This data describes a binding interaction between two proteins.

Sequence of chain B:
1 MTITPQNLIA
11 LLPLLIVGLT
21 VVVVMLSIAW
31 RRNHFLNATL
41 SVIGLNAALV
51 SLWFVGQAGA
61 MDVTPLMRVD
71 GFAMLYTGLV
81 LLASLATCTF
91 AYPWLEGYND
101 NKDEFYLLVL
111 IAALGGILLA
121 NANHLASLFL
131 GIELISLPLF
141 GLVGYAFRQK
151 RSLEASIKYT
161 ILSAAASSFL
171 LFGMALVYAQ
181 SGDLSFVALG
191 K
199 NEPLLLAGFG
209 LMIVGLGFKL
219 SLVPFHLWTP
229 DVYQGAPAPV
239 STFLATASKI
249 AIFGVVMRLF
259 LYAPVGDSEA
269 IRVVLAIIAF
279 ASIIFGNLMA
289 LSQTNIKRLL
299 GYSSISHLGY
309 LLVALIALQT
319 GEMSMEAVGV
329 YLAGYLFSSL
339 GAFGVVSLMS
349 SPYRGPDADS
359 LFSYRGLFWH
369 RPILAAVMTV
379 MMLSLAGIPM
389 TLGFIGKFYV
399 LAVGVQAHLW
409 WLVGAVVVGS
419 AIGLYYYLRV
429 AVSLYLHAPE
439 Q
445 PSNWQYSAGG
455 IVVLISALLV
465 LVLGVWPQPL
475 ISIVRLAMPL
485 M

Sequence of chain A:
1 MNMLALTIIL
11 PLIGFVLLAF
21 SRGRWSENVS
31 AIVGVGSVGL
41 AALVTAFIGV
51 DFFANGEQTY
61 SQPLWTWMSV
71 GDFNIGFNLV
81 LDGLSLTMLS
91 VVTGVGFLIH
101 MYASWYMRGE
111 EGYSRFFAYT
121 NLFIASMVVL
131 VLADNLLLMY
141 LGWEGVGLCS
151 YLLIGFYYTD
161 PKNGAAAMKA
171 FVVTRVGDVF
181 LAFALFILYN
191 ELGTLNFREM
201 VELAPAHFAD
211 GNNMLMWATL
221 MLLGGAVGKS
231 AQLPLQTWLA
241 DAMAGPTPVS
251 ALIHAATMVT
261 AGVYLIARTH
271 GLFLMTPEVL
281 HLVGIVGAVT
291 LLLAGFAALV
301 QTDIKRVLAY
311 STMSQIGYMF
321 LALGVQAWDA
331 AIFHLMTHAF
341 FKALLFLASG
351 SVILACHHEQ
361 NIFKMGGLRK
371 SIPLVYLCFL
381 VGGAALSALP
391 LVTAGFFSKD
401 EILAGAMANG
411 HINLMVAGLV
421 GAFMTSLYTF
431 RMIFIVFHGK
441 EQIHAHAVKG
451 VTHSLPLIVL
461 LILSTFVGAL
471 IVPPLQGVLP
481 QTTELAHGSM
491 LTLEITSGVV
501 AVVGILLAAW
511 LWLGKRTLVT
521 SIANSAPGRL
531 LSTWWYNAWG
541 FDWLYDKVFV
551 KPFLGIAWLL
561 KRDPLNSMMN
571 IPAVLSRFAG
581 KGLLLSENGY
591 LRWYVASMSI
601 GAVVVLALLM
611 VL

Contacts between the two chains:
Residue V595 in chain A is in contact with residue L162 in chain B (closest heavy-atom distance 3.1 Å).
Residue L591 in chain A contacts residue K158 in chain B (closest heavy-atom distance 3.3 Å).
Residue S597 in chain A contacts residue P222 in chain B (closest heavy-atom distance 3.3 Å).
Residue A602 in chain A is in contact with residue F223 in chain B (closest heavy-atom distance 3.5 Å).
Residue L584 in chain A interacts with residue M287 in chain B (closest heavy-atom distance 3.8 Å).
Residue L591 in chain A is in contact with residue L162 in chain B (closest heavy-atom distance 3.4 Å).
Residue E587 in chain A is in contact with residue R296 in chain B (closest heavy-atom distance 4.2 Å).
Residue V605 in chain A is in contact with residue F223 in chain B (closest heavy-atom distance 4.3 Å).
Residue L609 in chain A interacts with residue A268 in chain B (closest heavy-atom distance 3.9 Å).
Residue V605 in chain A is in contact with residue V272 in chain B (closest heavy-atom distance 4.0 Å).
Residue S586 in chain A is in contact with residue L225 in chain B (closest heavy-atom distance 3.3 Å).
Residue L608 in chain A is in contact with residue V272 in chain B (closest heavy-atom distance 3.8 Å).
Residue M598 in chain A interacts with residue F223 in chain B (closest heavy-atom distance 3.5 Å).
Residue L612 in chain A contacts residue V271 in chain B (closest heavy-atom distance 3.4 Å).
Residue L609 in chain A contacts residue G208 in chain B (closest heavy-atom distance 3.5 Å).
Residue V605 in chain A is in contact with residue G208 in chain B (closest heavy-atom distance 4.0 Å).
Residue Y594 in chain A contacts residue L225 in chain B (closest heavy-atom distance 3.9 Å).
Residue G601 in chain A is in contact with residue F223 in chain B (closest heavy-atom distance 3.6 Å).
Residue E587 in chain A contacts residue D229 in chain B (closest heavy-atom distance 3.8 Å).
Residue Y594 in chain A interacts with residue K158 in chain B (closest heavy-atom distance 3.6 Å).
Residue R577 in chain A contacts residue Y423 in chain B (closest heavy-atom distance 3.7 Å).
Residue A579 in chain A contacts residue L286 in chain B (closest heavy-atom distance 4.3 Å).
Residue M598 in chain A interacts with residue A165 in chain B (closest heavy-atom distance 3.5 Å).
Residue Y594 in chain A contacts residue D229 in chain B (closest heavy-atom distance 2.5 Å).
Residue Y594 in chain A is in contact with residue L162 in chain B (closest heavy-atom distance 3.5 Å).
Residue M598 in chain A interacts with residue L162 in chain B (closest heavy-atom distance 4.0 Å).
Residue G580 in chain A interacts with residue L286 in chain B (closest heavy-atom distance 3.6 Å).
Residue E587 in chain A interacts with residue L225 in chain B (closest heavy-atom distance 2.7 Å).
Residue L606 in chain A interacts with residue G208 in chain B (closest heavy-atom distance 4.3 Å).
Residue L583 in chain A interacts with residue F283 in chain B (closest heavy-atom distance 3.5 Å).
Residue S576 in chain A interacts with residue L289 in chain B (closest heavy-atom distance 4.0 Å).
Residue L583 in chain A is in contact with residue M287 in chain B (closest heavy-atom distance 3.8 Å).
Residue L609 in chain A contacts residue L204 in chain B (closest heavy-atom distance 4.2 Å).
Residue M598 in chain A is in contact with residue F169 in chain B (closest heavy-atom distance 4.2 Å).
Residue L608 in chain A interacts with residue I275 in chain B (closest heavy-atom distance 3.7 Å).
Residue R577 in chain A contacts residue R427 in chain B (closest heavy-atom distance 3.9 Å).
Residue L584 in chain A interacts with residue S290 in chain B (closest heavy-atom distance 2.9 Å).
Residue E587 in chain A interacts with residue Y300 in chain B (closest heavy-atom distance 3.1 Å).
Residue Y594 in chain A contacts residue W226 in chain B (closest heavy-atom distance 4.0 Å).
Residue M598 in chain A is in contact with residue F216 in chain B (closest heavy-atom distance 3.0 Å).
Residue E587 in chain A interacts with residue H224 in chain B (closest heavy-atom distance 4.3 Å).
Residue L584 in chain A contacts residue Q291 in chain B (closest heavy-atom distance 3.2 Å).
Residue A602 in chain A contacts residue F169 in chain B (closest heavy-atom distance 4.1 Å).
Residue W593 in chain A contacts residue L225 in chain B (closest heavy-atom distance 3.9 Å).
Residue L584 in chain A interacts with residue Y300 in chain B (closest heavy-atom distance 3.3 Å).
Residue E587 in chain A interacts with residue P228 in chain B (closest heavy-atom distance 3.1 Å).
Residue L609 in chain A interacts with residue V272 in chain B (closest heavy-atom distance 3.7 Å).
Residue L606 in chain A interacts with residue A205 in chain B (closest heavy-atom distance 4.1 Å).
Residue G601 in chain A interacts with residue P222 in chain B (closest heavy-atom distance 4.3 Å).
Residue G589 in chain A interacts with residue D229 in chain B (closest heavy-atom distance 4.0 Å).
Residue A602 in chain A is in contact with residue V212 in chain B (closest heavy-atom distance 3.4 Å).
Residue S597 in chain A interacts with residue L225 in chain B (closest heavy-atom distance 3.3 Å).
Residue M598 in chain A interacts with residue A166 in chain B (closest heavy-atom distance 3.6 Å).
Residue G589 in chain A contacts residue K158 in chain B (closest heavy-atom distance 3.0 Å).
Residue L606 in chain A interacts with residue L209 in chain B (closest heavy-atom distance 3.5 Å).
Residue L609 in chain A contacts residue I269 in chain B (closest heavy-atom distance 3.8 Å).
Residue M610 in chain A interacts with residue P201 in chain B (closest heavy-atom distance 3.8 Å).
Residue L612 in chain A is in contact with residue A268 in chain B (closest heavy-atom distance 3.4 Å).
Residue S576 in chain A interacts with residue L286 in chain B (closest heavy-atom distance 3.0 Å).
Residue L591 in chain A interacts with residue I161 in chain B (closest heavy-atom distance 3.8 Å).